Sequence of protein 1:
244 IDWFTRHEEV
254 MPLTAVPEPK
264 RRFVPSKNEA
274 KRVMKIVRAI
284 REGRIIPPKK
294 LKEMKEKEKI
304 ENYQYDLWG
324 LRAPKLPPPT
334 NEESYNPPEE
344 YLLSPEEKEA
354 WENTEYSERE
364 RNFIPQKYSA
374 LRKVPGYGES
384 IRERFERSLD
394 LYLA

Contacts between the two chains:
Residue L256 in protein 1 interacts with residue R36 in protein 2 (closest heavy-atom distance 4.2 Å).
Residue L256 in protein 1 is in contact with residue N35 in protein 2 (closest heavy-atom distance 4.8 Å).

Sequence of protein 2:
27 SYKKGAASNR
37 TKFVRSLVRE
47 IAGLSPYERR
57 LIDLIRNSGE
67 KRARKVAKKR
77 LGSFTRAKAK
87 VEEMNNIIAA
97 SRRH

This data describes a binding interaction between two proteins.